The following describes two proteins that form a bound complex.

Sequence of the first protein:
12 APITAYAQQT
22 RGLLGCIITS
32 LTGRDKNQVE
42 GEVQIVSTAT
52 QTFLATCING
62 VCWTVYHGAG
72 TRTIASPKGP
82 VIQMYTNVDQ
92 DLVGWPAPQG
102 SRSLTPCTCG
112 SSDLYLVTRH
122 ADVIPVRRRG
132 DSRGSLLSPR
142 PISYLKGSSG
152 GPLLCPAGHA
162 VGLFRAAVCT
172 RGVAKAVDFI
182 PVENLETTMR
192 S

Residue-level contacts at the interface:
Residue R73 in the first protein contacts residue V5 in the second protein (closest heavy-atom distance 3.8 Å).
Residue E43 in the first protein is in contact with residue V12 in the second protein (closest heavy-atom distance 3.8 Å).
Residue C27 in the first protein interacts with residue V6 in the second protein (closest heavy-atom distance 3.7 Å).
Residue E43 in the first protein contacts residue L13 in the second protein (closest heavy-atom distance 2.9 Å).
Residue Q20 in the first protein contacts residue V8 in the second protein (closest heavy-atom distance 3.4 Å).
Residue Y17 in the first protein contacts residue I11 in the second protein (closest heavy-atom distance 3.2 Å).
Residue Q45 in the first protein is in contact with residue G9 in the second protein (closest heavy-atom distance 3.4 Å).
Residue T49 in the first protein contacts residue V5 in the second protein (closest heavy-atom distance 3.9 Å).
Residue A76 in the first protein is in contact with residue S4 in the second protein (closest heavy-atom distance 3.7 Å).
Residue R103 in the first protein contacts residue S14 in the second protein (closest heavy-atom distance 3.6 Å).
Residue V44 in the first protein interacts with residue I11 in the second protein (closest heavy-atom distance 2.9 Å).
Residue T74 in the first protein is in contact with residue V5 in the second protein (closest heavy-atom distance 2.8 Å).
Residue A76 in the first protein contacts residue V5 in the second protein (closest heavy-atom distance 3.0 Å).
Residue A16 in the first protein is in contact with residue V12 in the second protein (closest heavy-atom distance 3.2 Å).
Residue I46 in the first protein contacts residue R10 in the second protein (closest heavy-atom distance 3.7 Å).
Residue S31 in the first protein interacts with residue G3 in the second protein (closest heavy-atom distance 3.6 Å).
Residue T21 in the first protein interacts with residue V8 in the second protein (closest heavy-atom distance 3.0 Å).
Residue E43 in the first protein interacts with residue I11 in the second protein (closest heavy-atom distance 3.7 Å).
Residue T15 in the first protein contacts residue V12 in the second protein (closest heavy-atom distance 3.9 Å).
Residue G34 in the first protein is in contact with residue S4 in the second protein (closest heavy-atom distance 3.9 Å).
Residue V44 in the first protein is in contact with residue R10 in the second protein (closest heavy-atom distance 3.5 Å).
Residue S48 in the first protein interacts with residue V5 in the second protein (closest heavy-atom distance 3.4 Å).
Residue R22 in the first protein interacts with residue V6 in the second protein (closest heavy-atom distance 3.8 Å).
Residue I46 in the first protein interacts with residue G9 in the second protein (closest heavy-atom distance 3.0 Å).
Residue V118 in the first protein contacts residue L13 in the second protein (closest heavy-atom distance 3.9 Å).
Residue T119 in the first protein is in contact with residue I11 in the second protein (closest heavy-atom distance 3.3 Å).
Residue R22 in the first protein contacts residue I7 in the second protein (closest heavy-atom distance 3.1 Å).
Residue Q45 in the first protein interacts with residue R10 in the second protein (closest heavy-atom distance 3.9 Å).
Residue W96 in the first protein interacts with residue V5 in the second protein (closest heavy-atom distance 3.9 Å).
Residue S48 in the first protein contacts residue V8 in the second protein (closest heavy-atom distance 3.3 Å).
Residue R73 in the first protein interacts with residue G3 in the second protein (closest heavy-atom distance 3.2 Å).
Residue E41 in the first protein is in contact with residue R10 in the second protein (closest heavy-atom distance 3.5 Å).
Residue R120 in the first protein interacts with residue I11 in the second protein (closest heavy-atom distance 3.5 Å).
Residue Q19 in the first protein is in contact with residue G9 in the second protein (closest heavy-atom distance 3.1 Å).
Residue S48 in the first protein interacts with residue V6 in the second protein (closest heavy-atom distance 2.8 Å).
Residue Q45 in the first protein contacts residue I7 in the second protein (closest heavy-atom distance 3.3 Å).
Residue A18 in the first protein interacts with residue R10 in the second protein (closest heavy-atom distance 3.3 Å).
Residue R73 in the first protein interacts with residue K2 in the second protein (closest heavy-atom distance 3.4 Å).
Residue Q39 in the first protein contacts residue R10 in the second protein (closest heavy-atom distance 3.1 Å).
Residue L105 in the first protein interacts with residue L13 in the second protein (closest heavy-atom distance 3.9 Å).
Residue T15 in the first protein contacts residue L13 in the second protein (closest heavy-atom distance 3.4 Å).
Residue V47 in the first protein contacts residue V5 in the second protein (closest heavy-atom distance 3.2 Å).
Residue T21 in the first protein is in contact with residue R10 in the second protein (closest heavy-atom distance 3.6 Å).
Residue I75 in the first protein interacts with residue V5 in the second protein (closest heavy-atom distance 3.6 Å).
Residue T30 in the first protein interacts with residue V6 in the second protein (closest heavy-atom distance 3.6 Å).
Residue E43 in the first protein interacts with residue S14 in the second protein (closest heavy-atom distance 2.8 Å).
Residue Y17 in the first protein is in contact with residue V12 in the second protein (closest heavy-atom distance 2.7 Å).
Residue C27 in the first protein interacts with residue V8 in the second protein (closest heavy-atom distance 3.7 Å).
Residue S31 in the first protein is in contact with residue V6 in the second protein (closest heavy-atom distance 3.5 Å).
Residue I46 in the first protein is in contact with residue V8 in the second protein (closest heavy-atom distance 2.8 Å).
Residue T15 in the first protein interacts with residue G15 in the second protein (closest heavy-atom distance 3.4 Å).
Residue T21 in the first protein interacts with residue G9 in the second protein (closest heavy-atom distance 3.4 Å).
Residue Q19 in the first protein contacts residue R10 in the second protein (closest heavy-atom distance 2.8 Å).
Residue T74 in the first protein is in contact with residue S4 in the second protein (closest heavy-atom distance 2.7 Å).
Residue A16 in the first protein is in contact with residue L13 in the second protein (closest heavy-atom distance 3.6 Å).
Residue P81 in the first protein is in contact with residue S4 in the second protein (closest heavy-atom distance 3.7 Å).
Residue I46 in the first protein is in contact with residue I7 in the second protein (closest heavy-atom distance 3.4 Å).
Residue S31 in the first protein is in contact with residue S4 in the second protein (closest heavy-atom distance 2.8 Å).
Residue R22 in the first protein contacts residue V8 in the second protein (closest heavy-atom distance 3.3 Å).
Residue V47 in the first protein contacts residue V6 in the second protein (closest heavy-atom distance 3.4 Å).

Sequence of the second protein:
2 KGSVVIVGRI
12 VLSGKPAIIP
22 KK